This data describes a binding interaction between two proteins.

Interface contacts:
Residue Q162 in the first protein is in contact with residue I54 in the second protein (closest heavy-atom distance 4.0 Å).
Residue I152 in the first protein is in contact with residue L65 in the second protein (closest heavy-atom distance 4.0 Å).
Residue M144 in the first protein is in contact with residue Q72 in the second protein (closest heavy-atom distance 4.5 Å).
Residue K130 in the first protein contacts residue H82 in the second protein (closest heavy-atom distance 3.4 Å).
Residue M144 in the first protein interacts with residue K68 in the second protein (closest heavy-atom distance 3.9 Å).
Residue I159 in the first protein interacts with residue E58 in the second protein (closest heavy-atom distance 3.5 Å).
Residue A148 in the first protein interacts with residue L65 in the second protein (closest heavy-atom distance 4.7 Å).
Residue R155 in the first protein is in contact with residue E58 in the second protein (closest heavy-atom distance 2.9 Å).
Residue A137 in the first protein contacts residue H75 in the second protein (closest heavy-atom distance 4.1 Å).
Residue A141 in the first protein interacts with residue Q72 in the second protein (closest heavy-atom distance 3.7 Å).
Residue I152 in the first protein is in contact with residue L62 in the second protein (closest heavy-atom distance 4.4 Å).
Residue A134 in the first protein contacts residue I83 in the second protein (closest heavy-atom distance 4.8 Å).
Residue V126 in the first protein contacts residue I86 in the second protein (closest heavy-atom distance 4.5 Å).
Residue A137 in the first protein contacts residue L76 in the second protein (closest heavy-atom distance 3.4 Å).
Residue K130 in the first protein contacts residue L79 in the second protein (closest heavy-atom distance 3.2 Å).
Residue R155 in the first protein is in contact with residue L62 in the second protein (closest heavy-atom distance 3.9 Å).
Residue A134 in the first protein contacts residue L79 in the second protein (closest heavy-atom distance 4.1 Å).
Residue Q162 in the first protein is in contact with residue R55 in the second protein (closest heavy-atom distance 2.3 Å).
Residue K130 in the first protein contacts residue T78 in the second protein (closest heavy-atom distance 5.0 Å).
Residue M131 in the first protein is in contact with residue I83 in the second protein (closest heavy-atom distance 4.1 Å).
Residue R155 in the first protein contacts residue K61 in the second protein (closest heavy-atom distance 3.2 Å).
Residue A137 in the first protein contacts residue L79 in the second protein (closest heavy-atom distance 4.1 Å).
Residue I159 in the first protein contacts residue R55 in the second protein (closest heavy-atom distance 4.1 Å).
Residue L127 in the first protein contacts residue I86 in the second protein (closest heavy-atom distance 3.4 Å).
Residue E151 in the first protein is in contact with residue L62 in the second protein (closest heavy-atom distance 4.9 Å).
Residue K130 in the first protein contacts residue I83 in the second protein (closest heavy-atom distance 3.5 Å).
Residue A137 in the first protein contacts residue Q72 in the second protein (closest heavy-atom distance 3.4 Å).
Residue I138 in the first protein is in contact with residue L76 in the second protein (closest heavy-atom distance 4.4 Å).
Residue M144 in the first protein interacts with residue L65 in the second protein (closest heavy-atom distance 4.9 Å).
Residue I158 in the first protein contacts residue E58 in the second protein (closest heavy-atom distance 3.7 Å).
Residue E151 in the first protein is in contact with residue L65 in the second protein (closest heavy-atom distance 3.7 Å).
Residue A148 in the first protein is in contact with residue L69 in the second protein (closest heavy-atom distance 4.5 Å).
Residue A141 in the first protein is in contact with residue L76 in the second protein (closest heavy-atom distance 4.0 Å).
Residue K163 in the first protein interacts with residue R55 in the second protein (closest heavy-atom distance 3.6 Å).
Residue M144 in the first protein is in contact with residue L69 in the second protein (closest heavy-atom distance 3.7 Å).
Residue A133 in the first protein contacts residue L79 in the second protein (closest heavy-atom distance 3.9 Å).
Residue I159 in the first protein interacts with residue K59 in the second protein (closest heavy-atom distance 3.8 Å).
Residue Q162 in the first protein is in contact with residue D51 in the second protein (closest heavy-atom distance 2.7 Å).
Residue K130 in the first protein interacts with residue I86 in the second protein (closest heavy-atom distance 4.7 Å).
Residue I159 in the first protein interacts with residue L62 in the second protein (closest heavy-atom distance 4.1 Å).
Residue E151 in the first protein contacts residue K61 in the second protein (closest heavy-atom distance 4.5 Å).
Residue I158 in the first protein is in contact with residue I54 in the second protein (closest heavy-atom distance 3.7 Å).
Residue L140 in the first protein contacts residue Q72 in the second protein (closest heavy-atom distance 3.9 Å).

Sequence of the first protein:
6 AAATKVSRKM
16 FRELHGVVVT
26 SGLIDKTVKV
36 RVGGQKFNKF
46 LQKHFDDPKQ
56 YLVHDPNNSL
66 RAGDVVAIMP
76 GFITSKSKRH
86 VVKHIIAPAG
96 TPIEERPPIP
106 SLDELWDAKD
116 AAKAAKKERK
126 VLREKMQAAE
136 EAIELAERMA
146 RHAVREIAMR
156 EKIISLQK

Sequence of the second protein:
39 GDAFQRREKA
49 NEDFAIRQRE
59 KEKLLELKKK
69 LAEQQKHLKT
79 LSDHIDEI